Sequence of chain B:
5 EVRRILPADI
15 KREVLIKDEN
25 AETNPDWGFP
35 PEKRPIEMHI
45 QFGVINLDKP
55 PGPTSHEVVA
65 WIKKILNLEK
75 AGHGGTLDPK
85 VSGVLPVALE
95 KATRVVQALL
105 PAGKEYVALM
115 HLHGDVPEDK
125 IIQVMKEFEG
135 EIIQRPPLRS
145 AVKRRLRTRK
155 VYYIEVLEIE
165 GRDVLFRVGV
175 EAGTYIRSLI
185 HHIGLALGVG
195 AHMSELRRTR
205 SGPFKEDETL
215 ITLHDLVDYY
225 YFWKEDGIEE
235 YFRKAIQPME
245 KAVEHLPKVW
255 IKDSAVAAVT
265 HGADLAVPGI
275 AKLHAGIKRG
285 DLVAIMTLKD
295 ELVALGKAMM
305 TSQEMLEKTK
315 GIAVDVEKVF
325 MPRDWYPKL

Sequence of chain A:
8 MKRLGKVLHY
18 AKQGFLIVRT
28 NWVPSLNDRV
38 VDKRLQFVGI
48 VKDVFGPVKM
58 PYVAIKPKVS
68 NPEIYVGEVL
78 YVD

The following describes two proteins that form a bound complex.

Contacts between the two chains:
Residue E131 in chain B is in contact with residue Y59 in chain A (closest heavy-atom distance 2.7 Å).
Residue I137 in chain B interacts with residue P58 in chain A (closest heavy-atom distance 3.9 Å).
Residue A190 in chain B interacts with residue I24 in chain A (closest heavy-atom distance 5.0 Å).
Residue H186 in chain B interacts with residue V51 in chain A (closest heavy-atom distance 5.0 Å).
Residue I137 in chain B is in contact with residue P54 in chain A (closest heavy-atom distance 4.8 Å).
Residue L189 in chain B is in contact with residue A61 in chain A (closest heavy-atom distance 4.6 Å).
Residue F132 in chain B contacts residue Y59 in chain A (closest heavy-atom distance 4.2 Å).
Residue H186 in chain B contacts residue D50 in chain A (closest heavy-atom distance 3.1 Å).
Residue E135 in chain B contacts residue P54 in chain A (closest heavy-atom distance 3.4 Å).
Residue G192 in chain B contacts residue K19 in chain A (closest heavy-atom distance 2.9 Å).
Residue L189 in chain B interacts with residue A18 in chain A (closest heavy-atom distance 4.0 Å).
Residue A190 in chain B contacts residue Y59 in chain A (closest heavy-atom distance 3.8 Å).
Residue R139 in chain B interacts with residue L33 in chain A (closest heavy-atom distance 3.9 Å).
Residue A195 in chain B is in contact with residue Q20 in chain A (closest heavy-atom distance 4.4 Å).
Residue L150 in chain B interacts with residue V51 in chain A (closest heavy-atom distance 3.8 Å).
Residue E135 in chain B interacts with residue G53 in chain A (closest heavy-atom distance 4.4 Å).
Residue G192 in chain B interacts with residue H16 in chain A (closest heavy-atom distance 3.3 Å).
Residue G192 in chain B contacts residue A18 in chain A (closest heavy-atom distance 3.2 Å).
Residue E135 in chain B contacts residue V55 in chain A (closest heavy-atom distance 3.0 Å).
Residue R139 in chain B contacts residue K49 in chain A (closest heavy-atom distance 2.9 Å).
Residue L189 in chain B is in contact with residue F52 in chain A (closest heavy-atom distance 3.7 Å).
Residue I136 in chain B contacts residue G53 in chain A (closest heavy-atom distance 3.2 Å).
Residue L150 in chain B contacts residue L33 in chain A (closest heavy-atom distance 3.5 Å).
Residue L191 in chain B contacts residue H16 in chain A (closest heavy-atom distance 4.2 Å).
Residue I137 in chain B is in contact with residue G53 in chain A (closest heavy-atom distance 2.9 Å).
Residue A190 in chain B interacts with residue H16 in chain A (closest heavy-atom distance 3.3 Å).
Residue L150 in chain B contacts residue V30 in chain A (closest heavy-atom distance 4.7 Å).
Residue H185 in chain B contacts residue Q20 in chain A (closest heavy-atom distance 3.6 Å).
Residue L189 in chain B is in contact with residue Q20 in chain A (closest heavy-atom distance 3.4 Å).
Residue L189 in chain B interacts with residue F22 in chain A (closest heavy-atom distance 4.5 Å).
Residue E135 in chain B contacts residue K56 in chain A (closest heavy-atom distance 4.8 Å).
Residue I137 in chain B contacts residue V30 in chain A (closest heavy-atom distance 3.5 Å).
Residue G192 in chain B is in contact with residue Y17 in chain A (closest heavy-atom distance 4.9 Å).
Residue I137 in chain B interacts with residue F52 in chain A (closest heavy-atom distance 3.5 Å).
Residue V193 in chain B contacts residue K19 in chain A (closest heavy-atom distance 3.2 Å).
Residue I136 in chain B contacts residue P54 in chain A (closest heavy-atom distance 4.0 Å).
Residue A190 in chain B interacts with residue F52 in chain A (closest heavy-atom distance 4.1 Å).
Residue I136 in chain B is in contact with residue V55 in chain A (closest heavy-atom distance 4.1 Å).
Residue E131 in chain B is in contact with residue P54 in chain A (closest heavy-atom distance 3.2 Å).
Residue I137 in chain B contacts residue V55 in chain A (closest heavy-atom distance 4.2 Å).
Residue H117 in chain B contacts residue Q20 in chain A (closest heavy-atom distance 4.5 Å).
Residue E131 in chain B interacts with residue R26 in chain A (closest heavy-atom distance 3.1 Å).
Residue L189 in chain B is in contact with residue I24 in chain A (closest heavy-atom distance 3.7 Å).
Residue H117 in chain B is in contact with residue K19 in chain A (closest heavy-atom distance 2.8 Å).
Residue G194 in chain B interacts with residue Q20 in chain A (closest heavy-atom distance 3.6 Å).
Residue G188 in chain B contacts residue Q20 in chain A (closest heavy-atom distance 4.7 Å).
Residue F132 in chain B contacts residue P54 in chain A (closest heavy-atom distance 4.8 Å).
Residue V128 in chain B interacts with residue Y59 in chain A (closest heavy-atom distance 4.1 Å).
Residue G192 in chain B contacts residue Q20 in chain A (closest heavy-atom distance 4.7 Å).
Residue F132 in chain B contacts residue G53 in chain A (closest heavy-atom distance 3.6 Å).
Residue H186 in chain B contacts residue F52 in chain A (closest heavy-atom distance 3.4 Å).
Residue I137 in chain B interacts with residue V51 in chain A (closest heavy-atom distance 3.6 Å).
Residue T152 in chain B is in contact with residue V55 in chain A (closest heavy-atom distance 4.6 Å).
Residue R139 in chain B is in contact with residue D50 in chain A (closest heavy-atom distance 3.8 Å).
Residue L189 in chain B is in contact with residue H16 in chain A (closest heavy-atom distance 3.1 Å).
Residue G118 in chain B is in contact with residue K19 in chain A (closest heavy-atom distance 4.2 Å).
Residue L189 in chain B interacts with residue D50 in chain A (closest heavy-atom distance 4.8 Å).
Residue F132 in chain B is in contact with residue F52 in chain A (closest heavy-atom distance 3.9 Å).